Sequence of the first protein:
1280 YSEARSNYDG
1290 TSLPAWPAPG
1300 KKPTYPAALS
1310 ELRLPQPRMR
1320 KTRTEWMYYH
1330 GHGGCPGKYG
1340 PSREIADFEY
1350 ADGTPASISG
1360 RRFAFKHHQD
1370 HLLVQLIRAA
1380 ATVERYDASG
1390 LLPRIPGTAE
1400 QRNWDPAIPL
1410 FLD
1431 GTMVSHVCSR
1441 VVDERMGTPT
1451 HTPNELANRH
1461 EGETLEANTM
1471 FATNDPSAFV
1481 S

Contacts between the two chains:
Residue P172 in the second protein is in contact with residue F1471 in the first protein (closest heavy-atom distance 3.5 Å).
Residue K140 in the second protein contacts residue N1468 in the first protein (closest heavy-atom distance 3.2 Å).
Residue K140 in the second protein contacts residue E1466 in the first protein (closest heavy-atom distance 3.6 Å).
Residue Q96 in the second protein is in contact with residue M1470 in the first protein (closest heavy-atom distance 3.7 Å).
Residue R129 in the second protein contacts residue F1479 in the first protein (closest heavy-atom distance 2.7 Å).
Residue R142 in the second protein contacts residue F1471 in the first protein (closest heavy-atom distance 3.7 Å).
Residue R142 in the second protein contacts residue N1468 in the first protein (closest heavy-atom distance 3.0 Å).
Residue D144 in the second protein is in contact with residue F1471 in the first protein (closest heavy-atom distance 3.4 Å).
Residue W136 in the second protein is in contact with residue N1402 in the first protein (closest heavy-atom distance 3.2 Å).
Residue W136 in the second protein is in contact with residue P1405 in the first protein (closest heavy-atom distance 3.4 Å).
Residue I143 in the second protein contacts residue F1471 in the first protein (closest heavy-atom distance 3.7 Å).
Residue R103 in the second protein contacts residue L1465 in the first protein (closest heavy-atom distance 3.7 Å).
Residue A132 in the second protein interacts with residue P1405 in the first protein (closest heavy-atom distance 3.9 Å).
Residue L171 in the second protein interacts with residue F1471 in the first protein (closest heavy-atom distance 3.7 Å).
Residue E137 in the second protein interacts with residue N1402 in the first protein (closest heavy-atom distance 3.5 Å).
Residue D144 in the second protein contacts residue T1473 in the first protein (closest heavy-atom distance 3.9 Å).
Residue K43 in the second protein is in contact with residue E1463 in the first protein (closest heavy-atom distance 3.6 Å).
Residue Y139 in the second protein is in contact with residue L1456 in the first protein (closest heavy-atom distance 3.6 Å).
Residue T106 in the second protein is in contact with residue E1455 in the first protein (closest heavy-atom distance 3.6 Å).
Residue W102 in the second protein contacts residue L1456 in the first protein (closest heavy-atom distance 3.6 Å).
Residue R146 in the second protein contacts residue D1475 in the first protein (closest heavy-atom distance 3.1 Å).
Residue R142 in the second protein interacts with residue P1405 in the first protein (closest heavy-atom distance 2.5 Å).
Residue Q138 in the second protein contacts residue T1452 in the first protein (closest heavy-atom distance 3.4 Å).
Residue R146 in the second protein contacts residue A1478 in the first protein (closest heavy-atom distance 3.4 Å).
Residue W136 in the second protein contacts residue D1404 in the first protein (closest heavy-atom distance 3.2 Å).
Residue T106 in the second protein interacts with residue L1456 in the first protein (closest heavy-atom distance 3.6 Å).
Residue K134 in the second protein interacts with residue T1450 in the first protein (closest heavy-atom distance 3.4 Å).
Residue Q133 in the second protein is in contact with residue P1405 in the first protein (closest heavy-atom distance 3.5 Å).
Residue P145 in the second protein interacts with residue A1478 in the first protein (closest heavy-atom distance 3.3 Å).
Residue W136 in the second protein is in contact with residue R1401 in the first protein (closest heavy-atom distance 3.2 Å).
Residue R93 in the second protein is in contact with residue M1470 in the first protein (closest heavy-atom distance 3.3 Å).
Residue W102 in the second protein is in contact with residue E1455 in the first protein (closest heavy-atom distance 4.0 Å).
Residue V141 in the second protein contacts residue N1468 in the first protein (closest heavy-atom distance 4.0 Å).
Residue K43 in the second protein contacts residue E1461 in the first protein (closest heavy-atom distance 3.1 Å).
Residue E137 in the second protein is in contact with residue W1403 in the first protein (closest heavy-atom distance 3.1 Å).
Residue R142 in the second protein contacts residue D1404 in the first protein (closest heavy-atom distance 3.5 Å).
Residue P31 in the second protein is in contact with residue L1456 in the first protein (closest heavy-atom distance 3.3 Å).
Residue D144 in the second protein contacts residue A1478 in the first protein (closest heavy-atom distance 3.9 Å).
Residue Y139 in the second protein is in contact with residue L1465 in the first protein (closest heavy-atom distance 3.8 Å).
Residue W97 in the second protein is in contact with residue F1471 in the first protein (closest heavy-atom distance 3.4 Å).
Residue E137 in the second protein contacts residue T1450 in the first protein (closest heavy-atom distance 3.2 Å).
Residue W136 in the second protein contacts residue W1403 in the first protein (closest heavy-atom distance 3.8 Å).
Residue E137 in the second protein is in contact with residue P1449 in the first protein (closest heavy-atom distance 3.2 Å).
Residue R142 in the second protein is in contact with residue I1407 in the first protein (closest heavy-atom distance 2.6 Å).
Residue R103 in the second protein is in contact with residue E1466 in the first protein (closest heavy-atom distance 2.9 Å).
Residue R142 in the second protein interacts with residue A1472 in the first protein (closest heavy-atom distance 3.2 Å).
Residue V100 in the second protein is in contact with residue F1471 in the first protein (closest heavy-atom distance 3.5 Å).
Residue R142 in the second protein is in contact with residue L1409 in the first protein (closest heavy-atom distance 3.8 Å).
Residue I143 in the second protein interacts with residue F1479 in the first protein (closest heavy-atom distance 3.5 Å).
Residue R146 in the second protein is in contact with residue S1477 in the first protein (closest heavy-atom distance 3.6 Å).
Residue F202 in the second protein interacts with residue R1445 in the first protein (closest heavy-atom distance 3.3 Å).
Residue Q133 in the second protein is in contact with residue W1403 in the first protein (closest heavy-atom distance 3.0 Å).
Residue F202 in the second protein interacts with residue P1449 in the first protein (closest heavy-atom distance 3.5 Å).
Residue W97 in the second protein interacts with residue M1470 in the first protein (closest heavy-atom distance 3.4 Å).
Residue Q96 in the second protein interacts with residue N1468 in the first protein (closest heavy-atom distance 3.8 Å).
Residue Q32 in the second protein interacts with residue E1463 in the first protein (closest heavy-atom distance 2.7 Å).
Residue R129 in the second protein interacts with residue S1481 in the first protein (closest heavy-atom distance 3.7 Å).
Residue V100 in the second protein is in contact with residue N1468 in the first protein (closest heavy-atom distance 3.3 Å).
Residue K140 in the second protein interacts with residue A1467 in the first protein (closest heavy-atom distance 3.7 Å).
Residue Q138 in the second protein is in contact with residue T1450 in the first protein (closest heavy-atom distance 3.5 Å).

Sequence of the second protein:
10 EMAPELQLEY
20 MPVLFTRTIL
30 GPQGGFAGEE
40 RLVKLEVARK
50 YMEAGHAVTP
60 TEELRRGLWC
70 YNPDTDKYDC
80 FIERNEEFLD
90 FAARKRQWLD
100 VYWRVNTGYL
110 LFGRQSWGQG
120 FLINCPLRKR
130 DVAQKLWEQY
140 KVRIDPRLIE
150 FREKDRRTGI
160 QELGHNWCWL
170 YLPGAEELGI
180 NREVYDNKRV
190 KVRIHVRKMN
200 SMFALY

This data describes a binding interaction between two proteins.